The following describes two proteins that form a bound complex.

Interface contacts:
Residue R142 in protein 2 contacts residue V128 in protein 1 (closest heavy-atom distance 3.5 Å).
Residue R142 in protein 2 contacts residue S127 in protein 1 (closest heavy-atom distance 3.4 Å).
Residue V137 in protein 2 is in contact with residue Y132 in protein 1 (closest heavy-atom distance 3.9 Å).
Residue V139 in protein 2 contacts residue I130 in protein 1 (closest heavy-atom distance 3.5 Å).
Residue V139 in protein 2 interacts with residue V129 in protein 1 (closest heavy-atom distance 3.7 Å).
Residue R136 in protein 2 contacts residue N135 in protein 1 (closest heavy-atom distance 2.9 Å).
Residue W95 in protein 2 interacts with residue Y132 in protein 1 (closest heavy-atom distance 3.2 Å).
Residue A48 in protein 2 interacts with residue I130 in protein 1 (closest heavy-atom distance 3.5 Å).
Residue W196 in protein 2 is in contact with residue S131 in protein 1 (closest heavy-atom distance 3.7 Å).
Residue P43 in protein 2 interacts with residue V129 in protein 1 (closest heavy-atom distance 3.9 Å).
Residue Y92 in protein 2 contacts residue G134 in protein 1 (closest heavy-atom distance 4.4 Å).
Residue S141 in protein 2 interacts with residue S127 in protein 1 (closest heavy-atom distance 3.3 Å).
Residue S141 in protein 2 is in contact with residue V128 in protein 1 (closest heavy-atom distance 4.0 Å).
Residue K100 in protein 2 is in contact with residue N135 in protein 1 (closest heavy-atom distance 4.0 Å).
Residue G135 in protein 2 is in contact with residue G134 in protein 1 (closest heavy-atom distance 4.1 Å).
Residue F138 in protein 2 interacts with residue Y132 in protein 1 (closest heavy-atom distance 3.3 Å).
Residue P30 in protein 2 interacts with residue K125 in protein 1 (closest heavy-atom distance 3.9 Å).
Residue S47 in protein 2 interacts with residue Y132 in protein 1 (closest heavy-atom distance 3.0 Å).
Residue G135 in protein 2 contacts residue N135 in protein 1 (closest heavy-atom distance 2.7 Å).
Residue R136 in protein 2 contacts residue Y132 in protein 1 (closest heavy-atom distance 3.5 Å).
Residue S44 in protein 2 interacts with residue V129 in protein 1 (closest heavy-atom distance 3.6 Å).
Residue F138 in protein 2 contacts residue L133 in protein 1 (closest heavy-atom distance 4.3 Å).
Residue E199 in protein 2 interacts with residue I130 in protein 1 (closest heavy-atom distance 4.2 Å).
Residue S47 in protein 2 contacts residue S131 in protein 1 (closest heavy-atom distance 3.6 Å).
Residue S47 in protein 2 is in contact with residue I130 in protein 1 (closest heavy-atom distance 3.2 Å).
Residue P43 in protein 2 contacts residue S126 in protein 1 (closest heavy-atom distance 3.6 Å).
Residue R46 in protein 2 contacts residue Y132 in protein 1 (closest heavy-atom distance 4.5 Å).
Residue W196 in protein 2 interacts with residue L133 in protein 1 (closest heavy-atom distance 4.1 Å).
Residue E85 in protein 2 interacts with residue Y132 in protein 1 (closest heavy-atom distance 4.4 Å).
Residue V96 in protein 2 interacts with residue L133 in protein 1 (closest heavy-atom distance 3.4 Å).
Residue A99 in protein 2 contacts residue L133 in protein 1 (closest heavy-atom distance 3.8 Å).
Residue W95 in protein 2 interacts with residue S131 in protein 1 (closest heavy-atom distance 4.1 Å).
Residue Y92 in protein 2 interacts with residue L133 in protein 1 (closest heavy-atom distance 4.1 Å).
Residue G135 in protein 2 interacts with residue I136 in protein 1 (closest heavy-atom distance 3.4 Å).
Residue K145 in protein 2 is in contact with residue S127 in protein 1 (closest heavy-atom distance 4.0 Å).
Residue V137 in protein 2 interacts with residue S131 in protein 1 (closest heavy-atom distance 4.1 Å).
Residue V137 in protein 2 contacts residue G134 in protein 1 (closest heavy-atom distance 2.8 Å).
Residue V139 in protein 2 contacts residue S131 in protein 1 (closest heavy-atom distance 3.0 Å).
Residue Y51 in protein 2 is in contact with residue I130 in protein 1 (closest heavy-atom distance 4.1 Å).
Residue K100 in protein 2 is in contact with residue L133 in protein 1 (closest heavy-atom distance 4.3 Å).
Residue F138 in protein 2 contacts residue I130 in protein 1 (closest heavy-atom distance 4.1 Å).
Residue F138 in protein 2 interacts with residue S131 in protein 1 (closest heavy-atom distance 3.2 Å).
Residue V140 in protein 2 contacts residue V128 in protein 1 (closest heavy-atom distance 3.9 Å).
Residue E132 in protein 2 contacts residue I136 in protein 1 (closest heavy-atom distance 3.3 Å).
Residue V137 in protein 2 is in contact with residue I136 in protein 1 (closest heavy-atom distance 3.9 Å).
Residue V140 in protein 2 contacts residue V129 in protein 1 (closest heavy-atom distance 3.7 Å).
Residue G31 in protein 2 is in contact with residue K125 in protein 1 (closest heavy-atom distance 3.9 Å).
Residue E199 in protein 2 is in contact with residue S131 in protein 1 (closest heavy-atom distance 3.1 Å).
Residue L103 in protein 2 interacts with residue L133 in protein 1 (closest heavy-atom distance 3.4 Å).
Residue Y92 in protein 2 contacts residue Y132 in protein 1 (closest heavy-atom distance 3.5 Å).
Residue E199 in protein 2 interacts with residue Y132 in protein 1 (closest heavy-atom distance 2.5 Å).
Residue R136 in protein 2 is in contact with residue G134 in protein 1 (closest heavy-atom distance 3.2 Å).
Residue S141 in protein 2 contacts residue V129 in protein 1 (closest heavy-atom distance 3.0 Å).
Residue S44 in protein 2 contacts residue I130 in protein 1 (closest heavy-atom distance 3.1 Å).
Residue L143 in protein 2 contacts residue S127 in protein 1 (closest heavy-atom distance 3.2 Å).
Residue P43 in protein 2 contacts residue V128 in protein 1 (closest heavy-atom distance 3.7 Å).
Residue V137 in protein 2 contacts residue L133 in protein 1 (closest heavy-atom distance 2.9 Å).
Residue W95 in protein 2 is in contact with residue L133 in protein 1 (closest heavy-atom distance 3.6 Å).
Residue V139 in protein 2 interacts with residue L133 in protein 1 (closest heavy-atom distance 3.5 Å).
Residue L50 in protein 2 is in contact with residue Y132 in protein 1 (closest heavy-atom distance 3.8 Å).

Sequence of protein 2:
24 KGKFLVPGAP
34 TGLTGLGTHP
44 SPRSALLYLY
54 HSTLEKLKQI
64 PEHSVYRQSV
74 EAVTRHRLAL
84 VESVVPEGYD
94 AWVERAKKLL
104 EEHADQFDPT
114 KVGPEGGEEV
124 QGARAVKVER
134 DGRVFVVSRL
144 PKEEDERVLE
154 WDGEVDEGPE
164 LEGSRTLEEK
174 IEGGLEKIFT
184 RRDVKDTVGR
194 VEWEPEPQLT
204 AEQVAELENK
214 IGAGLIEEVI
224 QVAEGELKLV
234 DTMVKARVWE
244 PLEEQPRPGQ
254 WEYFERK

Sequence of protein 1:
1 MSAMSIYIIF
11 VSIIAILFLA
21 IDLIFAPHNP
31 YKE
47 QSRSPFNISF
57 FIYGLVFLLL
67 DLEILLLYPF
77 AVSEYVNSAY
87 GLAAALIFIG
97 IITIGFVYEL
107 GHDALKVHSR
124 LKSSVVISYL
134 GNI